Sequence of protein 2:
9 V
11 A

Sequence of protein 1:
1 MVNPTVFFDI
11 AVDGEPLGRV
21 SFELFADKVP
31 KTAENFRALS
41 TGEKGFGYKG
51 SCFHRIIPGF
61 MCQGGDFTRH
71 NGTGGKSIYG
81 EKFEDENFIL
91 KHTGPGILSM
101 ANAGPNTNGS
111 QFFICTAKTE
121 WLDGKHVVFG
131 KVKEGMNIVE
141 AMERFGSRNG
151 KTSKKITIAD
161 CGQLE

Residue-level contacts at the interface:
Residue R55 in protein 1 interacts with residue V9 in protein 2 (closest heavy-atom distance 3.6 Å).

This data describes a binding interaction between two proteins.